Sequence of protein 1:
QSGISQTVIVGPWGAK

Contacts between the two chains:
Residue Y130 in protein 2 is in contact with residue T9 in protein 1 (closest heavy-atom distance 4.0 Å).
Residue D125 in protein 2 is in contact with residue G16 in protein 1 (closest heavy-atom distance 3.5 Å).
Residue Y130 in protein 2 contacts residue V10 in protein 1 (closest heavy-atom distance 3.4 Å).
Residue V81 in protein 2 is in contact with residue W15 in protein 1 (closest heavy-atom distance 3.9 Å).
Residue S128 in protein 2 contacts residue V12 in protein 1 (closest heavy-atom distance 3.3 Å).
Residue V80 in protein 2 is in contact with residue A17 in protein 1 (closest heavy-atom distance 5.0 Å).
Residue L131 in protein 2 is in contact with residue I11 in protein 1 (closest heavy-atom distance 4.9 Å).
Residue L106 in protein 2 is in contact with residue W15 in protein 1 (closest heavy-atom distance 4.1 Å).
Residue A8 in protein 2 is in contact with residue T9 in protein 1 (closest heavy-atom distance 4.0 Å).
Residue L131 in protein 2 contacts residue V12 in protein 1 (closest heavy-atom distance 4.0 Å).
Residue F104 in protein 2 is in contact with residue W15 in protein 1 (closest heavy-atom distance 3.8 Å).
Residue Y126 in protein 2 interacts with residue W15 in protein 1 (closest heavy-atom distance 3.1 Å).
Residue Y126 in protein 2 contacts residue A17 in protein 1 (closest heavy-atom distance 3.7 Å).
Residue S128 in protein 2 contacts residue P14 in protein 1 (closest heavy-atom distance 3.2 Å).
Residue K117 in protein 2 interacts with residue I11 in protein 1 (closest heavy-atom distance 4.3 Å).
Residue F127 in protein 2 interacts with residue G13 in protein 1 (closest heavy-atom distance 4.4 Å).
Residue F127 in protein 2 contacts residue W15 in protein 1 (closest heavy-atom distance 3.1 Å).
Residue Y130 in protein 2 contacts residue I11 in protein 1 (closest heavy-atom distance 3.9 Å).
Residue V79 in protein 2 interacts with residue G16 in protein 1 (closest heavy-atom distance 4.0 Å).
Residue F127 in protein 2 is in contact with residue V12 in protein 1 (closest heavy-atom distance 5.0 Å).
Residue S128 in protein 2 interacts with residue W15 in protein 1 (closest heavy-atom distance 5.0 Å).
Residue V114 in protein 2 is in contact with residue T9 in protein 1 (closest heavy-atom distance 4.6 Å).
Residue V80 in protein 2 interacts with residue G16 in protein 1 (closest heavy-atom distance 4.9 Å).
Residue Y126 in protein 2 contacts residue P14 in protein 1 (closest heavy-atom distance 3.9 Å).
Residue M129 in protein 2 interacts with residue V10 in protein 1 (closest heavy-atom distance 3.9 Å).
Residue D125 in protein 2 contacts residue W15 in protein 1 (closest heavy-atom distance 4.4 Å).
Residue L131 in protein 2 is in contact with residue V10 in protein 1 (closest heavy-atom distance 3.0 Å).
Residue S128 in protein 2 interacts with residue G13 in protein 1 (closest heavy-atom distance 3.6 Å).
Residue D125 in protein 2 is in contact with residue A17 in protein 1 (closest heavy-atom distance 2.9 Å).
Residue V79 in protein 2 interacts with residue A17 in protein 1 (closest heavy-atom distance 3.4 Å).
Residue L131 in protein 2 interacts with residue T9 in protein 1 (closest heavy-atom distance 2.9 Å).
Residue M129 in protein 2 is in contact with residue I11 in protein 1 (closest heavy-atom distance 3.3 Å).
Residue T72 in protein 2 interacts with residue W15 in protein 1 (closest heavy-atom distance 4.3 Å).
Residue S128 in protein 2 contacts residue I11 in protein 1 (closest heavy-atom distance 4.0 Å).
Residue M129 in protein 2 is in contact with residue V12 in protein 1 (closest heavy-atom distance 3.0 Å).
Residue F127 in protein 2 is in contact with residue P14 in protein 1 (closest heavy-atom distance 3.1 Å).
Residue L106 in protein 2 contacts residue V12 in protein 1 (closest heavy-atom distance 3.7 Å).
Residue Y126 in protein 2 is in contact with residue G16 in protein 1 (closest heavy-atom distance 3.9 Å).
Residue T72 in protein 2 interacts with residue G16 in protein 1 (closest heavy-atom distance 3.8 Å).
Residue M129 in protein 2 contacts residue W15 in protein 1 (closest heavy-atom distance 3.7 Å).
Residue V81 in protein 2 interacts with residue G16 in protein 1 (closest heavy-atom distance 4.5 Å).
Residue S132 in protein 2 interacts with residue T9 in protein 1 (closest heavy-atom distance 4.5 Å).

The following describes two proteins that form a bound complex.

Sequence of protein 2:
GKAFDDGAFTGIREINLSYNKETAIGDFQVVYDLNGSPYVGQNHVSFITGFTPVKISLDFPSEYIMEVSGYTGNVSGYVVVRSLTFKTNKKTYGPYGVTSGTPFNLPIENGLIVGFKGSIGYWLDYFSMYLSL